Sequence of protein 1:
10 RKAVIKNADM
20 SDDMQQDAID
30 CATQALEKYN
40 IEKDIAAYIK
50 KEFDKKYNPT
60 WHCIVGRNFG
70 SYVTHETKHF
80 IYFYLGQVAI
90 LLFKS

Sequence of protein 2:
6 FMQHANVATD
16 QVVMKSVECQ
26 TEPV

The following describes two proteins that form a bound complex.

Interface contacts:
Residue Y83 in protein 1 contacts residue T14 in protein 2 (closest heavy-atom distance 3.4 Å).
Residue Y71 in protein 1 contacts residue N11 in protein 2 (closest heavy-atom distance 3.2 Å).
Residue H74 in protein 1 interacts with residue M7 in protein 2 (closest heavy-atom distance 3.6 Å).
Residue T73 in protein 1 contacts residue Q8 in protein 2 (closest heavy-atom distance 3.1 Å).
Residue K93 in protein 1 interacts with residue M7 in protein 2 (closest heavy-atom distance 4.7 Å).
Residue Y81 in protein 1 interacts with residue D15 in protein 2 (closest heavy-atom distance 4.5 Å).
Residue G69 in protein 1 is in contact with residue T14 in protein 2 (closest heavy-atom distance 5.0 Å).
Residue Y71 in protein 1 contacts residue H9 in protein 2 (closest heavy-atom distance 3.6 Å).
Residue Y81 in protein 1 is in contact with residue A13 in protein 2 (closest heavy-atom distance 2.9 Å).
Residue S70 in protein 1 interacts with residue V12 in protein 2 (closest heavy-atom distance 3.0 Å).
Residue T73 in protein 1 interacts with residue A10 in protein 2 (closest heavy-atom distance 4.8 Å).
Residue R66 in protein 1 contacts residue V17 in protein 2 (closest heavy-atom distance 4.3 Å).
Residue V72 in protein 1 interacts with residue A10 in protein 2 (closest heavy-atom distance 2.6 Å).
Residue T76 in protein 1 is in contact with residue M7 in protein 2 (closest heavy-atom distance 4.7 Å).
Residue V72 in protein 1 interacts with residue H9 in protein 2 (closest heavy-atom distance 3.4 Å).
Residue E75 in protein 1 is in contact with residue M7 in protein 2 (closest heavy-atom distance 3.7 Å).
Residue N67 in protein 1 contacts residue T14 in protein 2 (closest heavy-atom distance 3.3 Å).
Residue Y83 in protein 1 is in contact with residue D15 in protein 2 (closest heavy-atom distance 2.8 Å).
Residue R66 in protein 1 contacts residue D15 in protein 2 (closest heavy-atom distance 4.3 Å).
Residue H74 in protein 1 is in contact with residue F6 in protein 2 (closest heavy-atom distance 4.5 Å).
Residue S70 in protein 1 contacts residue A10 in protein 2 (closest heavy-atom distance 3.8 Å).
Residue F68 in protein 1 contacts residue A13 in protein 2 (closest heavy-atom distance 3.5 Å).
Residue H74 in protein 1 contacts residue H9 in protein 2 (closest heavy-atom distance 4.6 Å).
Residue T73 in protein 1 contacts residue H9 in protein 2 (closest heavy-atom distance 2.9 Å).
Residue T73 in protein 1 is in contact with residue M7 in protein 2 (closest heavy-atom distance 3.6 Å).
Residue T76 in protein 1 contacts residue F6 in protein 2 (closest heavy-atom distance 3.0 Å).
Residue H74 in protein 1 is in contact with residue Q8 in protein 2 (closest heavy-atom distance 2.7 Å).
Residue S94 in protein 1 is in contact with residue M7 in protein 2 (closest heavy-atom distance 3.5 Å).
Residue R66 in protein 1 is in contact with residue T14 in protein 2 (closest heavy-atom distance 3.3 Å).
Residue F79 in protein 1 contacts residue V12 in protein 2 (closest heavy-atom distance 4.1 Å).
Residue Y71 in protein 1 interacts with residue A10 in protein 2 (closest heavy-atom distance 3.2 Å).
Residue S70 in protein 1 interacts with residue N11 in protein 2 (closest heavy-atom distance 2.9 Å).
Residue Y81 in protein 1 is in contact with residue T14 in protein 2 (closest heavy-atom distance 3.3 Å).
Residue A88 in protein 1 is in contact with residue T14 in protein 2 (closest heavy-atom distance 3.7 Å).
Residue F68 in protein 1 is in contact with residue T14 in protein 2 (closest heavy-atom distance 2.9 Å).
Residue N16 in protein 1 is in contact with residue V12 in protein 2 (closest heavy-atom distance 3.3 Å).
Residue G69 in protein 1 is in contact with residue A13 in protein 2 (closest heavy-atom distance 3.7 Å).
Residue T76 in protein 1 interacts with residue Q8 in protein 2 (closest heavy-atom distance 3.9 Å).
Residue E75 in protein 1 interacts with residue Q8 in protein 2 (closest heavy-atom distance 5.0 Å).
Residue G69 in protein 1 is in contact with residue V12 in protein 2 (closest heavy-atom distance 3.9 Å).
Residue V72 in protein 1 contacts residue Q8 in protein 2 (closest heavy-atom distance 4.0 Å).
Residue Y83 in protein 1 interacts with residue A13 in protein 2 (closest heavy-atom distance 4.9 Å).
Residue D18 in protein 1 interacts with residue Q8 in protein 2 (closest heavy-atom distance 4.9 Å).
Residue H74 in protein 1 is in contact with residue A10 in protein 2 (closest heavy-atom distance 3.9 Å).
Residue G65 in protein 1 contacts residue T14 in protein 2 (closest heavy-atom distance 4.3 Å).
Residue F79 in protein 1 contacts residue A10 in protein 2 (closest heavy-atom distance 3.6 Å).
Residue S70 in protein 1 is in contact with residue A13 in protein 2 (closest heavy-atom distance 4.7 Å).
Residue L90 in protein 1 contacts residue V12 in protein 2 (closest heavy-atom distance 4.2 Å).
Residue K15 in protein 1 interacts with residue D15 in protein 2 (closest heavy-atom distance 3.5 Å).
Residue F68 in protein 1 contacts residue V12 in protein 2 (closest heavy-atom distance 4.8 Å).
Residue Y81 in protein 1 contacts residue V12 in protein 2 (closest heavy-atom distance 3.8 Å).
Residue E75 in protein 1 interacts with residue F6 in protein 2 (closest heavy-atom distance 4.2 Å).